Residue-level contacts at the interface:
Residue Y135 in the second protein contacts residue V7 in the first protein (closest heavy-atom distance 4.6 Å).
Residue K45 in the second protein is in contact with residue L28 in the first protein (closest heavy-atom distance 3.3 Å).
Residue K7 in the second protein contacts residue A29 in the first protein (closest heavy-atom distance 3.0 Å).
Residue S145 in the second protein is in contact with residue C17 in the first protein (closest heavy-atom distance 4.3 Å).
Residue I143 in the second protein interacts with residue M13 in the first protein (closest heavy-atom distance 4.2 Å).
Residue F66 in the second protein contacts residue V7 in the first protein (closest heavy-atom distance 4.2 Å).
Residue Q157 in the second protein contacts residue Q27 in the first protein (closest heavy-atom distance 2.1 Å).
Residue L149 in the second protein contacts residue L24 in the first protein (closest heavy-atom distance 3.8 Å).
Residue L149 in the second protein is in contact with residue L20 in the first protein (closest heavy-atom distance 4.0 Å).
Residue C146 in the second protein interacts with residue V16 in the first protein (closest heavy-atom distance 4.5 Å).
Residue L142 in the second protein interacts with residue A10 in the first protein (closest heavy-atom distance 3.6 Å).
Residue L149 in the second protein is in contact with residue C17 in the first protein (closest heavy-atom distance 3.5 Å).
Residue I139 in the second protein is in contact with residue M13 in the first protein (closest heavy-atom distance 3.7 Å).
Residue L142 in the second protein interacts with residue M13 in the first protein (closest heavy-atom distance 4.6 Å).
Residue L156 in the second protein interacts with residue L24 in the first protein (closest heavy-atom distance 4.6 Å).
Residue L156 in the second protein contacts residue L28 in the first protein (closest heavy-atom distance 4.0 Å).
Residue L59 in the second protein interacts with residue C17 in the first protein (closest heavy-atom distance 3.8 Å).
Residue Y135 in the second protein contacts residue V9 in the first protein (closest heavy-atom distance 4.2 Å).
Residue K45 in the second protein is in contact with residue Q27 in the first protein (closest heavy-atom distance 3.7 Å).
Residue Y135 in the second protein interacts with residue Q6 in the first protein (closest heavy-atom distance 2.7 Å).
Residue I139 in the second protein is in contact with residue A10 in the first protein (closest heavy-atom distance 3.8 Å).
Residue Q132 in the second protein interacts with residue Q6 in the first protein (closest heavy-atom distance 2.7 Å).
Residue L142 in the second protein contacts residue A14 in the first protein (closest heavy-atom distance 4.9 Å).
Residue A48 in the second protein contacts residue L28 in the first protein (closest heavy-atom distance 3.9 Å).
Residue L142 in the second protein contacts residue C17 in the first protein (closest heavy-atom distance 4.9 Å).
Residue S49 in the second protein contacts residue L28 in the first protein (closest heavy-atom distance 4.0 Å).
Residue F150 in the second protein is in contact with residue L20 in the first protein (closest heavy-atom distance 4.8 Å).
Residue N131 in the second protein is in contact with residue I2 in the first protein (closest heavy-atom distance 3.9 Å).
Residue C146 in the second protein contacts residue L20 in the first protein (closest heavy-atom distance 3.4 Å).
Residue L149 in the second protein interacts with residue A21 in the first protein (closest heavy-atom distance 3.9 Å).
Residue E75 in the second protein is in contact with residue I2 in the first protein (closest heavy-atom distance 4.9 Å).
Residue F66 in the second protein is in contact with residue A10 in the first protein (closest heavy-atom distance 4.2 Å).
Residue G152 in the second protein is in contact with residue L24 in the first protein (closest heavy-atom distance 3.9 Å).
Residue C146 in the second protein contacts residue C17 in the first protein (closest heavy-atom distance 3.6 Å).
Residue A48 in the second protein is in contact with residue L24 in the first protein (closest heavy-atom distance 4.4 Å).
Residue C146 in the second protein interacts with residue M13 in the first protein (closest heavy-atom distance 4.0 Å).
Residue W153 in the second protein is in contact with residue Q27 in the first protein (closest heavy-atom distance 3.3 Å).
Residue Q132 in the second protein contacts residue T3 in the first protein (closest heavy-atom distance 4.9 Å).
Residue L156 in the second protein interacts with residue Q27 in the first protein (closest heavy-atom distance 2.5 Å).
Residue G152 in the second protein interacts with residue Q27 in the first protein (closest heavy-atom distance 4.5 Å).
Residue W153 in the second protein interacts with residue L24 in the first protein (closest heavy-atom distance 3.8 Å).
Residue G52 in the second protein contacts residue L24 in the first protein (closest heavy-atom distance 4.1 Å).
Residue Y135 in the second protein is in contact with residue A10 in the first protein (closest heavy-atom distance 4.3 Å).
Residue Q132 in the second protein interacts with residue I2 in the first protein (closest heavy-atom distance 3.9 Å).
Residue W70 in the second protein is in contact with residue V7 in the first protein (closest heavy-atom distance 4.4 Å).
Residue W153 in the second protein is in contact with residue K23 in the first protein (closest heavy-atom distance 4.0 Å).

Sequence of the first protein:
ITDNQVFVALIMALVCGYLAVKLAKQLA

The following describes two proteins that form a bound complex.

Sequence of the second protein:
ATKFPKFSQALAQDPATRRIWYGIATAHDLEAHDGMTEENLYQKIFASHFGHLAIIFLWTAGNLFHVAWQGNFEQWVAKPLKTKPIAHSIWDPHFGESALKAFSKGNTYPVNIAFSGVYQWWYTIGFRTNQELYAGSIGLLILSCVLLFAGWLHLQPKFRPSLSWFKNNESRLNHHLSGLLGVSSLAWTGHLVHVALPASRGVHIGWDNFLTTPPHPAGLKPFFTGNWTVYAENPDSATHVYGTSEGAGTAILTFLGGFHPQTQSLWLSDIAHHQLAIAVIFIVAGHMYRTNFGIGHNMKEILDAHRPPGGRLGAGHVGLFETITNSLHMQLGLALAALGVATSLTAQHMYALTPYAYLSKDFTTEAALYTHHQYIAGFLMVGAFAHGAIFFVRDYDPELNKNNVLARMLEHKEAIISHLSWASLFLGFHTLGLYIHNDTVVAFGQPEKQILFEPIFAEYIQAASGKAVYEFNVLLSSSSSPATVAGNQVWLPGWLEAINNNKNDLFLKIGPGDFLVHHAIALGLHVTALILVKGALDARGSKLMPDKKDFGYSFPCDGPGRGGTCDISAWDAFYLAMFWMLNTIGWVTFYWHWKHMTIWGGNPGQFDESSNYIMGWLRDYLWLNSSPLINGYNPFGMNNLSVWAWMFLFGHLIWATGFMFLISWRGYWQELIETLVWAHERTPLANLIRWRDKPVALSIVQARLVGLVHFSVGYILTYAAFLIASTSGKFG